Sequence of protein 2:
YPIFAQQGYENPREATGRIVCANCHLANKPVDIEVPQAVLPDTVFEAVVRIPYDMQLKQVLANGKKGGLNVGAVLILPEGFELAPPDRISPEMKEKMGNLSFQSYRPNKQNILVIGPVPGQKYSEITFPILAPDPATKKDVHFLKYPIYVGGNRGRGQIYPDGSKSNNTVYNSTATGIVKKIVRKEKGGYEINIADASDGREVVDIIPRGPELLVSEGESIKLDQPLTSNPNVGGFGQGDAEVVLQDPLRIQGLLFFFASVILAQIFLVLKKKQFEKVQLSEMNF

Sequence of protein 1:
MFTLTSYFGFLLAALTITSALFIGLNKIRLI

Residue-level contacts at the interface:
Residue Q274 in protein 2 contacts residue I31 in protein 1 (closest heavy-atom distance 3.3 Å).
Residue K277 in protein 2 is in contact with residue I31 in protein 1 (closest heavy-atom distance 4.6 Å).
Residue I262 in protein 2 interacts with residue A14 in protein 1 (closest heavy-atom distance 4.9 Å).
Residue I266 in protein 2 interacts with residue L21 in protein 1 (closest heavy-atom distance 5.0 Å).
Residue F267 in protein 2 contacts residue L21 in protein 1 (closest heavy-atom distance 4.2 Å).
Residue L270 in protein 2 contacts residue F22 in protein 1 (closest heavy-atom distance 3.7 Å).
Residue L270 in protein 2 contacts residue L25 in protein 1 (closest heavy-atom distance 4.1 Å).
Residue L270 in protein 2 contacts residue L21 in protein 1 (closest heavy-atom distance 4.1 Å).
Residue K273 in protein 2 interacts with residue I31 in protein 1 (closest heavy-atom distance 4.1 Å).
Residue I266 in protein 2 interacts with residue T18 in protein 1 (closest heavy-atom distance 3.8 Å).
Residue L270 in protein 2 contacts residue I31 in protein 1 (closest heavy-atom distance 3.7 Å).
Residue K273 in protein 2 is in contact with residue F22 in protein 1 (closest heavy-atom distance 4.7 Å).
Residue I266 in protein 2 contacts residue A14 in protein 1 (closest heavy-atom distance 4.8 Å).
Residue I266 in protein 2 contacts residue I17 in protein 1 (closest heavy-atom distance 4.6 Å).
Residue Q274 in protein 2 contacts residue L30 in protein 1 (closest heavy-atom distance 2.9 Å).

The following describes two proteins that form a bound complex.